Sequence of protein 1:
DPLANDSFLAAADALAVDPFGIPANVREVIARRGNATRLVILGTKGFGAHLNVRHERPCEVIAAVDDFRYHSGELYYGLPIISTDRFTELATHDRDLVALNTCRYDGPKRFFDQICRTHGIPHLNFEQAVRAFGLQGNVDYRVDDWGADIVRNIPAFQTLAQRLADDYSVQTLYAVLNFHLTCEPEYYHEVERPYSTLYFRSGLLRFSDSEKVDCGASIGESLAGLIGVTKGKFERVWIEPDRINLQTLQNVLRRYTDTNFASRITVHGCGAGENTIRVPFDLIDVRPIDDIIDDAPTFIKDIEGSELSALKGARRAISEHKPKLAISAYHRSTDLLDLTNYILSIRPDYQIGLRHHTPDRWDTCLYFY

This data describes a binding interaction between two proteins.

Sequence of protein 2:
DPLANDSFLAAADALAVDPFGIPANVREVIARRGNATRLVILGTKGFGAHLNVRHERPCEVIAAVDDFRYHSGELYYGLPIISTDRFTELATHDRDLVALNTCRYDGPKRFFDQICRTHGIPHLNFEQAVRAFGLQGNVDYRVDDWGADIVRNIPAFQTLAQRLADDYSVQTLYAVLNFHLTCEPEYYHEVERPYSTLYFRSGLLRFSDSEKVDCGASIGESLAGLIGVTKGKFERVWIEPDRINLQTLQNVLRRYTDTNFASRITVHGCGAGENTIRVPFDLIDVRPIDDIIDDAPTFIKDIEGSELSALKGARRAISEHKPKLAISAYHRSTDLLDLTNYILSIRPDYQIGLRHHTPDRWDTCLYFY

Residue-level contacts at the interface:
Residue E201 in protein 1 interacts with residue K249 in protein 2 (closest heavy-atom distance 2.9 Å).
Residue R218 in protein 1 contacts residue D123 in protein 2 (closest heavy-atom distance 2.5 Å).
Residue E207 in protein 1 is in contact with residue G220 in protein 2 (closest heavy-atom distance 3.0 Å).
Residue R218 in protein 1 is in contact with residue E203 in protein 2 (closest heavy-atom distance 2.8 Å).
Residue L17 in protein 1 is in contact with residue L221 in protein 2 (closest heavy-atom distance 3.6 Å).
Residue D277 in protein 1 interacts with residue T135 in protein 2 (closest heavy-atom distance 3.4 Å).
Residue R127 in protein 1 interacts with residue R218 in protein 2 (closest heavy-atom distance 3.4 Å).
Residue R210 in protein 1 interacts with residue E207 in protein 2 (closest heavy-atom distance 3.3 Å).
Residue R134 in protein 1 interacts with residue G250 in protein 2 (closest heavy-atom distance 3.5 Å).
Residue Y185 in protein 1 contacts residue Y185 in protein 2 (closest heavy-atom distance 3.4 Å).
Residue T278 in protein 1 interacts with residue Q131 in protein 2 (closest heavy-atom distance 3.5 Å).
Residue G250 in protein 1 contacts residue R134 in protein 2 (closest heavy-atom distance 3.5 Å).
Residue H206 in protein 1 interacts with residue T214 in protein 2 (closest heavy-atom distance 3.5 Å).
Residue Q131 in protein 1 is in contact with residue T278 in protein 2 (closest heavy-atom distance 3.5 Å).
Residue Q188 in protein 1 interacts with residue G220 in protein 2 (closest heavy-atom distance 3.0 Å).
Residue E207 in protein 1 contacts residue R210 in protein 2 (closest heavy-atom distance 3.3 Å).
Residue R134 in protein 1 interacts with residue I245 in protein 2 (closest heavy-atom distance 3.5 Å).
Residue T214 in protein 1 interacts with residue H206 in protein 2 (closest heavy-atom distance 3.5 Å).
Residue P211 in protein 1 is in contact with residue E209 in protein 2 (closest heavy-atom distance 3.3 Å).
Residue E209 in protein 1 contacts residue P211 in protein 2 (closest heavy-atom distance 3.3 Å).
Residue L221 in protein 1 contacts residue L17 in protein 2 (closest heavy-atom distance 3.6 Å).
Residue T278 in protein 1 is in contact with residue T135 in protein 2 (closest heavy-atom distance 3.5 Å).
Residue R218 in protein 1 is in contact with residue H206 in protein 2 (closest heavy-atom distance 3.4 Å).
Residue T135 in protein 1 is in contact with residue D277 in protein 2 (closest heavy-atom distance 3.4 Å).
Residue L17 in protein 1 interacts with residue Y409 in protein 2 (closest heavy-atom distance 3.6 Å).
Residue T135 in protein 1 contacts residue T278 in protein 2 (closest heavy-atom distance 3.5 Å).
Residue I245 in protein 1 is in contact with residue R134 in protein 2 (closest heavy-atom distance 3.5 Å).
Residue D123 in protein 1 is in contact with residue S213 in protein 2 (closest heavy-atom distance 3.8 Å).
Residue R210 in protein 1 contacts residue H206 in protein 2 (closest heavy-atom distance 2.9 Å).
Residue Y409 in protein 1 interacts with residue L17 in protein 2 (closest heavy-atom distance 3.6 Å).
Residue G220 in protein 1 interacts with residue E207 in protein 2 (closest heavy-atom distance 3.0 Å).
Residue E209 in protein 1 interacts with residue R210 in protein 2 (closest heavy-atom distance 2.9 Å).
Residue G220 in protein 1 contacts residue Q188 in protein 2 (closest heavy-atom distance 3.0 Å).
Residue R210 in protein 1 interacts with residue Y185 in protein 2 (closest heavy-atom distance 3.6 Å).
Residue R223 in protein 1 interacts with residue D15 in protein 2 (closest heavy-atom distance 3.6 Å).
Residue K249 in protein 1 contacts residue E201 in protein 2 (closest heavy-atom distance 2.9 Å).
Residue E203 in protein 1 contacts residue V247 in protein 2 (closest heavy-atom distance 3.8 Å).
Residue L222 in protein 1 is in contact with residue P16 in protein 2 (closest heavy-atom distance 3.4 Å).
Residue H206 in protein 1 contacts residue R218 in protein 2 (closest heavy-atom distance 3.4 Å).
Residue H206 in protein 1 interacts with residue R210 in protein 2 (closest heavy-atom distance 2.9 Å).
Residue R210 in protein 1 contacts residue V208 in protein 2 (closest heavy-atom distance 3.6 Å).
Residue R218 in protein 1 interacts with residue R127 in protein 2 (closest heavy-atom distance 3.4 Å).
Residue F280 in protein 1 is in contact with residue Q131 in protein 2 (closest heavy-atom distance 3.5 Å).
Residue L221 in protein 1 interacts with residue P16 in protein 2 (closest heavy-atom distance 3.7 Å).
Residue D15 in protein 1 interacts with residue R223 in protein 2 (closest heavy-atom distance 3.6 Å).
Residue Q131 in protein 1 interacts with residue F280 in protein 2 (closest heavy-atom distance 3.5 Å).
Residue V208 in protein 1 contacts residue R210 in protein 2 (closest heavy-atom distance 3.6 Å).
Residue P16 in protein 1 interacts with residue L222 in protein 2 (closest heavy-atom distance 3.4 Å).
Residue Y185 in protein 1 contacts residue R210 in protein 2 (closest heavy-atom distance 3.6 Å).
Residue E203 in protein 1 is in contact with residue R218 in protein 2 (closest heavy-atom distance 2.8 Å).
Residue P16 in protein 1 is in contact with residue G220 in protein 2 (closest heavy-atom distance 3.4 Å).
Residue D123 in protein 1 is in contact with residue R218 in protein 2 (closest heavy-atom distance 2.5 Å).
Residue E207 in protein 1 interacts with residue R218 in protein 2 (closest heavy-atom distance 3.5 Å).
Residue R210 in protein 1 interacts with residue E209 in protein 2 (closest heavy-atom distance 2.9 Å).
Residue P16 in protein 1 is in contact with residue L221 in protein 2 (closest heavy-atom distance 3.7 Å).
Residue R134 in protein 1 is in contact with residue K249 in protein 2 (closest heavy-atom distance 3.2 Å).
Residue R218 in protein 1 contacts residue E207 in protein 2 (closest heavy-atom distance 3.5 Å).
Residue G220 in protein 1 contacts residue P16 in protein 2 (closest heavy-atom distance 3.4 Å).
Residue D184 in protein 1 is in contact with residue D184 in protein 2 (closest heavy-atom distance 3.4 Å).
Residue K249 in protein 1 is in contact with residue R134 in protein 2 (closest heavy-atom distance 3.2 Å).